These two protein chains interact to form a complex.

Residue-level contacts at the interface:
Residue R143 in protein 1 interacts with residue D66 in protein 2 (closest heavy-atom distance 4.2 Å).
Residue H172 in protein 1 interacts with residue D31 in protein 2 (closest heavy-atom distance 4.2 Å).
Residue V181 in protein 1 contacts residue K15 in protein 2 (closest heavy-atom distance 3.9 Å).
Residue S160 in protein 1 interacts with residue Y51 in protein 2 (closest heavy-atom distance 2.5 Å).
Residue E169 in protein 1 contacts residue P29 in protein 2 (closest heavy-atom distance 3.2 Å).
Residue R143 in protein 1 is in contact with residue F64 in protein 2 (closest heavy-atom distance 3.2 Å).
Residue W176 in protein 1 contacts residue V30 in protein 2 (closest heavy-atom distance 3.3 Å).
Residue A135 in protein 1 contacts residue P67 in protein 2 (closest heavy-atom distance 4.4 Å).
Residue M173 in protein 1 interacts with residue K22 in protein 2 (closest heavy-atom distance 2.9 Å).
Residue R154 in protein 1 interacts with residue T58 in protein 2 (closest heavy-atom distance 2.7 Å).
Residue L136 in protein 1 interacts with residue P67 in protein 2 (closest heavy-atom distance 4.1 Å).
Residue V181 in protein 1 contacts residue D14 in protein 2 (closest heavy-atom distance 4.0 Å).
Residue K168 in protein 1 interacts with residue Y36 in protein 2 (closest heavy-atom distance 3.0 Å).
Residue W176 in protein 1 interacts with residue K22 in protein 2 (closest heavy-atom distance 3.5 Å).
Residue W176 in protein 1 is in contact with residue D31 in protein 2 (closest heavy-atom distance 2.8 Å).
Residue M165 in protein 1 is in contact with residue Y36 in protein 2 (closest heavy-atom distance 4.4 Å).
Residue M165 in protein 1 contacts residue L44 in protein 2 (closest heavy-atom distance 4.3 Å).
Residue M164 in protein 1 contacts residue E43 in protein 2 (closest heavy-atom distance 3.7 Å).
Residue R154 in protein 1 is in contact with residue P60 in protein 2 (closest heavy-atom distance 3.3 Å).
Residue T139 in protein 1 contacts residue P67 in protein 2 (closest heavy-atom distance 3.4 Å).
Residue T139 in protein 1 contacts residue E65 in protein 2 (closest heavy-atom distance 4.2 Å).
Residue I132 in protein 1 is in contact with residue F69 in protein 2 (closest heavy-atom distance 3.9 Å).
Residue R146 in protein 1 is in contact with residue F62 in protein 2 (closest heavy-atom distance 3.9 Å).
Residue H172 in protein 1 contacts residue P29 in protein 2 (closest heavy-atom distance 4.4 Å).
Residue V151 in protein 1 contacts residue P60 in protein 2 (closest heavy-atom distance 4.0 Å).
Residue R146 in protein 1 interacts with residue E65 in protein 2 (closest heavy-atom distance 4.2 Å).
Residue V151 in protein 1 contacts residue F59 in protein 2 (closest heavy-atom distance 3.5 Å).
Residue D156 in protein 1 interacts with residue Y51 in protein 2 (closest heavy-atom distance 3.8 Å).
Residue M165 in protein 1 is in contact with residue L40 in protein 2 (closest heavy-atom distance 4.2 Å).
Residue H172 in protein 1 is in contact with residue K22 in protein 2 (closest heavy-atom distance 3.4 Å).
Residue W176 in protein 1 is in contact with residue E18 in protein 2 (closest heavy-atom distance 3.6 Å).
Residue Y157 in protein 1 is in contact with residue Y51 in protein 2 (closest heavy-atom distance 3.7 Å).
Residue H172 in protein 1 contacts residue V30 in protein 2 (closest heavy-atom distance 2.7 Å).
Residue R154 in protein 1 contacts residue M56 in protein 2 (closest heavy-atom distance 3.8 Å).
Residue E169 in protein 1 interacts with residue Y36 in protein 2 (closest heavy-atom distance 2.8 Å).
Residue R154 in protein 1 is in contact with residue F59 in protein 2 (closest heavy-atom distance 3.3 Å).
Residue R180 in protein 1 contacts residue E18 in protein 2 (closest heavy-atom distance 3.2 Å).
Residue W176 in protein 1 interacts with residue T21 in protein 2 (closest heavy-atom distance 3.7 Å).
Residue K168 in protein 1 interacts with residue L40 in protein 2 (closest heavy-atom distance 4.3 Å).
Residue M164 in protein 1 interacts with residue L47 in protein 2 (closest heavy-atom distance 4.4 Å).
Residue R143 in protein 1 is in contact with residue E65 in protein 2 (closest heavy-atom distance 2.8 Å).
Residue H172 in protein 1 interacts with residue Y36 in protein 2 (closest heavy-atom distance 3.8 Å).
Residue E150 in protein 1 is in contact with residue F62 in protein 2 (closest heavy-atom distance 3.9 Å).
Residue N153 in protein 1 interacts with residue Y51 in protein 2 (closest heavy-atom distance 3.2 Å).
Residue H158 in protein 1 interacts with residue M56 in protein 2 (closest heavy-atom distance 2.9 Å).
Residue S160 in protein 1 interacts with residue L47 in protein 2 (closest heavy-atom distance 3.8 Å).
Residue V181 in protein 1 contacts residue E18 in protein 2 (closest heavy-atom distance 3.7 Å).
Residue R154 in protein 1 is in contact with residue A54 in protein 2 (closest heavy-atom distance 3.4 Å).
Residue Y157 in protein 1 interacts with residue M56 in protein 2 (closest heavy-atom distance 3.5 Å).
Residue R146 in protein 1 is in contact with residue F64 in protein 2 (closest heavy-atom distance 3.6 Å).
Residue R154 in protein 1 is in contact with residue D55 in protein 2 (closest heavy-atom distance 3.6 Å).
Residue H158 in protein 1 interacts with residue N57 in protein 2 (closest heavy-atom distance 3.7 Å).
Residue M164 in protein 1 interacts with residue L40 in protein 2 (closest heavy-atom distance 3.5 Å).
Residue A135 in protein 1 contacts residue F69 in protein 2 (closest heavy-atom distance 4.0 Å).
Residue V147 in protein 1 interacts with residue F64 in protein 2 (closest heavy-atom distance 3.9 Å).
Residue R146 in protein 1 is in contact with residue T63 in protein 2 (closest heavy-atom distance 3.0 Å).
Residue V147 in protein 1 is in contact with residue F62 in protein 2 (closest heavy-atom distance 3.5 Å).
Residue V161 in protein 1 contacts residue L47 in protein 2 (closest heavy-atom distance 4.3 Å).
Residue K168 in protein 1 interacts with residue D39 in protein 2 (closest heavy-atom distance 3.4 Å).
Residue M173 in protein 1 is in contact with residue Y19 in protein 2 (closest heavy-atom distance 3.6 Å).

Sequence of protein 1:
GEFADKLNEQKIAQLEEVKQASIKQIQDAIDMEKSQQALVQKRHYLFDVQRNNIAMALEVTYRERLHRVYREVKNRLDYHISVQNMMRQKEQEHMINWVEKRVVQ

Sequence of protein 2:
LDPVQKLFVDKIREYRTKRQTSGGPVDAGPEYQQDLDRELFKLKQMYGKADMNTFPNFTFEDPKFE